Sequence of protein 2:
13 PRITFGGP

The following describes two proteins that form a bound complex.

Interface contacts:
Residue F149 in protein 1 is in contact with residue G18 in protein 2 (closest heavy-atom distance 2.9 Å).
Residue K148 in protein 1 is in contact with residue T16 in protein 2 (closest heavy-atom distance 3.1 Å).
Residue Q43 in protein 1 is in contact with residue T16 in protein 2 (closest heavy-atom distance 4.8 Å).
Residue P31 in protein 1 contacts residue I15 in protein 2 (closest heavy-atom distance 3.8 Å).
Residue Y59 in protein 1 interacts with residue G19 in protein 2 (closest heavy-atom distance 3.2 Å).
Residue K148 in protein 1 interacts with residue G18 in protein 2 (closest heavy-atom distance 3.8 Å).
Residue N147 in protein 1 is in contact with residue T16 in protein 2 (closest heavy-atom distance 3.1 Å).
Residue V36 in protein 1 is in contact with residue I15 in protein 2 (closest heavy-atom distance 3.9 Å).
Residue A146 in protein 1 contacts residue P13 in protein 2 (closest heavy-atom distance 4.4 Å).
Residue F149 in protein 1 interacts with residue F17 in protein 2 (closest heavy-atom distance 3.0 Å).
Residue A146 in protein 1 interacts with residue R14 in protein 2 (closest heavy-atom distance 4.8 Å).
Residue F40 in protein 1 is in contact with residue F17 in protein 2 (closest heavy-atom distance 3.5 Å).
Residue Y150 in protein 1 contacts residue P20 in protein 2 (closest heavy-atom distance 4.1 Å).
Residue E39 in protein 1 contacts residue I15 in protein 2 (closest heavy-atom distance 4.0 Å).
Residue R57 in protein 1 contacts residue G18 in protein 2 (closest heavy-atom distance 3.3 Å).
Residue F58 in protein 1 interacts with residue F17 in protein 2 (closest heavy-atom distance 3.7 Å).
Residue E142 in protein 1 interacts with residue G19 in protein 2 (closest heavy-atom distance 4.1 Å).
Residue Q43 in protein 1 interacts with residue I15 in protein 2 (closest heavy-atom distance 3.9 Å).
Residue E142 in protein 1 interacts with residue G18 in protein 2 (closest heavy-atom distance 3.4 Å).
Residue F149 in protein 1 interacts with residue T16 in protein 2 (closest heavy-atom distance 2.9 Å).
Residue G60 in protein 1 is in contact with residue P20 in protein 2 (closest heavy-atom distance 4.0 Å).
Residue Y59 in protein 1 contacts residue P20 in protein 2 (closest heavy-atom distance 4.9 Å).
Residue L35 in protein 1 is in contact with residue I15 in protein 2 (closest heavy-atom distance 3.2 Å).
Residue G60 in protein 1 is in contact with residue G19 in protein 2 (closest heavy-atom distance 4.3 Å).
Residue E142 in protein 1 interacts with residue P20 in protein 2 (closest heavy-atom distance 3.5 Å).
Residue F149 in protein 1 interacts with residue I15 in protein 2 (closest heavy-atom distance 4.8 Å).
Residue Q43 in protein 1 contacts residue F17 in protein 2 (closest heavy-atom distance 3.6 Å).
Residue N147 in protein 1 interacts with residue R14 in protein 2 (closest heavy-atom distance 3.9 Å).
Residue V36 in protein 1 interacts with residue F17 in protein 2 (closest heavy-atom distance 3.6 Å).
Residue F58 in protein 1 interacts with residue G18 in protein 2 (closest heavy-atom distance 4.4 Å).
Residue N147 in protein 1 contacts residue I15 in protein 2 (closest heavy-atom distance 3.5 Å).
Residue N147 in protein 1 is in contact with residue P13 in protein 2 (closest heavy-atom distance 3.4 Å).
Residue K148 in protein 1 interacts with residue G19 in protein 2 (closest heavy-atom distance 4.6 Å).
Residue Y59 in protein 1 interacts with residue G18 in protein 2 (closest heavy-atom distance 4.9 Å).
Residue Y150 in protein 1 is in contact with residue G18 in protein 2 (closest heavy-atom distance 3.3 Å).
Residue L139 in protein 1 contacts residue F17 in protein 2 (closest heavy-atom distance 4.2 Å).
Residue R57 in protein 1 contacts residue G19 in protein 2 (closest heavy-atom distance 3.0 Å).
Residue F58 in protein 1 is in contact with residue G19 in protein 2 (closest heavy-atom distance 4.1 Å).
Residue Y150 in protein 1 is in contact with residue G19 in protein 2 (closest heavy-atom distance 3.8 Å).
Residue Q83 in protein 1 interacts with residue G19 in protein 2 (closest heavy-atom distance 4.3 Å).
Residue K148 in protein 1 interacts with residue F17 in protein 2 (closest heavy-atom distance 4.1 Å).
Residue E39 in protein 1 interacts with residue F17 in protein 2 (closest heavy-atom distance 4.0 Å).

Sequence of protein 1:
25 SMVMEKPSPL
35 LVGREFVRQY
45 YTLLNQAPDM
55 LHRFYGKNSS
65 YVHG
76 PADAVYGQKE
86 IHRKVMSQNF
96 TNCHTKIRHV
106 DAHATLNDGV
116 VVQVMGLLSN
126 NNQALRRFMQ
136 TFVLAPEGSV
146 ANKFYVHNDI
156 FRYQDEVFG